Residue-level contacts at the interface:
Residue K35 in the second protein is in contact with residue A18 in the first protein (closest heavy-atom distance 4.8 Å).
Residue I83 in the second protein contacts residue W14 in the first protein (closest heavy-atom distance 4.9 Å).
Residue Y88 in the second protein interacts with residue W21 in the first protein (closest heavy-atom distance 3.9 Å).
Residue M46 in the second protein is in contact with residue Q11 in the first protein (closest heavy-atom distance 3.2 Å).
Residue H80 in the second protein interacts with residue A13 in the first protein (closest heavy-atom distance 4.5 Å).
Residue Y84 in the second protein contacts residue W21 in the first protein (closest heavy-atom distance 3.4 Å).
Residue Q56 in the second protein is in contact with residue F10 in the first protein (closest heavy-atom distance 2.7 Å).
Residue Q56 in the second protein contacts residue Q11 in the first protein (closest heavy-atom distance 4.8 Å).
Residue L41 in the second protein contacts residue W14 in the first protein (closest heavy-atom distance 3.6 Å).
Residue Y84 in the second protein is in contact with residue D20 in the first protein (closest heavy-atom distance 3.8 Å).
Residue Q56 in the second protein contacts residue I8 in the first protein (closest heavy-atom distance 3.6 Å).
Residue V77 in the second protein is in contact with residue W14 in the first protein (closest heavy-atom distance 3.6 Å).
Residue M46 in the second protein interacts with residue F10 in the first protein (closest heavy-atom distance 4.1 Å).
Residue H57 in the second protein interacts with residue C9 in the first protein (closest heavy-atom distance 4.5 Å).
Residue K78 in the second protein is in contact with residue A13 in the first protein (closest heavy-atom distance 4.8 Å).
Residue Y84 in the second protein contacts residue L17 in the first protein (closest heavy-atom distance 3.2 Å).
Residue H80 in the second protein contacts residue C16 in the first protein (closest heavy-atom distance 3.2 Å).
Residue V77 in the second protein contacts residue L17 in the first protein (closest heavy-atom distance 3.2 Å).
Residue L38 in the second protein is in contact with residue L17 in the first protein (closest heavy-atom distance 3.8 Å).
Residue V59 in the second protein interacts with residue F10 in the first protein (closest heavy-atom distance 3.6 Å).
Residue L38 in the second protein is in contact with residue A18 in the first protein (closest heavy-atom distance 4.2 Å).
Residue V77 in the second protein contacts residue A13 in the first protein (closest heavy-atom distance 3.7 Å).
Residue G42 in the second protein interacts with residue W14 in the first protein (closest heavy-atom distance 3.5 Å).
Residue T10 in the second protein is in contact with residue W21 in the first protein (closest heavy-atom distance 3.6 Å).
Residue I45 in the second protein is in contact with residue F10 in the first protein (closest heavy-atom distance 3.6 Å).
Residue Y84 in the second protein contacts residue A18 in the first protein (closest heavy-atom distance 4.2 Å).
Residue V77 in the second protein contacts residue F10 in the first protein (closest heavy-atom distance 3.8 Å).
Residue L38 in the second protein interacts with residue W14 in the first protein (closest heavy-atom distance 3.1 Å).
Residue Q43 in the second protein is in contact with residue Q11 in the first protein (closest heavy-atom distance 4.8 Å).
Residue G42 in the second protein interacts with residue Q11 in the first protein (closest heavy-atom distance 5.0 Å).
Residue M34 in the second protein contacts residue W21 in the first protein (closest heavy-atom distance 3.1 Å).
Residue I83 in the second protein contacts residue L17 in the first protein (closest heavy-atom distance 3.5 Å).
Residue Y51 in the second protein interacts with residue F10 in the first protein (closest heavy-atom distance 3.9 Å).
Residue Q56 in the second protein is in contact with residue C9 in the first protein (closest heavy-atom distance 3.1 Å).
Residue H57 in the second protein contacts residue A13 in the first protein (closest heavy-atom distance 4.8 Å).
Residue H80 in the second protein contacts residue D20 in the first protein (closest heavy-atom distance 2.8 Å).
Residue L38 in the second protein is in contact with residue W21 in the first protein (closest heavy-atom distance 4.7 Å).
Residue G42 in the second protein interacts with residue F10 in the first protein (closest heavy-atom distance 4.5 Å).
Residue H80 in the second protein contacts residue L17 in the first protein (closest heavy-atom distance 3.5 Å).
Residue I45 in the second protein is in contact with residue W14 in the first protein (closest heavy-atom distance 3.9 Å).

Sequence of the first protein:
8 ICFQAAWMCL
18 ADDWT

Sequence of the second protein:
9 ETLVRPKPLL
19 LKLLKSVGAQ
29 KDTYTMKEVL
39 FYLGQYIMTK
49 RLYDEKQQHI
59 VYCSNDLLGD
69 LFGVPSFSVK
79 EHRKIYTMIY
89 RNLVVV

These two protein chains interact to form a complex.